Sequence of protein 2:
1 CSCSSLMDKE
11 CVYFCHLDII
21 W

The following describes two proteins that form a bound complex.

Contacts between the two chains:
Residue K99 in protein 1 contacts residue L17 in protein 2 (closest heavy-atom distance 3.8 Å).
Residue D459 in protein 1 interacts with residue I19 in protein 2 (closest heavy-atom distance 3.5 Å).
Residue Y185 in protein 1 contacts residue K9 in protein 2 (closest heavy-atom distance 3.4 Å).
Residue N96 in protein 1 is in contact with residue I19 in protein 2 (closest heavy-atom distance 3.2 Å).
Residue K120 in protein 1 is in contact with residue W21 in protein 2 (closest heavy-atom distance 2.4 Å).
Residue M183 in protein 1 is in contact with residue K9 in protein 2 (closest heavy-atom distance 3.6 Å).
Residue L215 in protein 1 interacts with residue W21 in protein 2 (closest heavy-atom distance 3.8 Å).
Residue M183 in protein 1 contacts residue Y13 in protein 2 (closest heavy-atom distance 3.5 Å).
Residue L456 in protein 1 contacts residue F14 in protein 2 (closest heavy-atom distance 3.5 Å).
Residue Y185 in protein 1 is in contact with residue E10 in protein 2 (closest heavy-atom distance 3.8 Å).
Residue I32 in protein 1 contacts residue L17 in protein 2 (closest heavy-atom distance 3.3 Å).
Residue R448 in protein 1 interacts with residue E10 in protein 2 (closest heavy-atom distance 3.3 Å).
Residue K437 in protein 1 is in contact with residue C1 in protein 2 (closest heavy-atom distance 3.4 Å).
Residue N96 in protein 1 contacts residue I20 in protein 2 (closest heavy-atom distance 2.9 Å).
Residue Y460 in protein 1 is in contact with residue L17 in protein 2 (closest heavy-atom distance 2.7 Å).
Residue Q443 in protein 1 interacts with residue D8 in protein 2 (closest heavy-atom distance 3.7 Å).
Residue L430 in protein 1 contacts residue I19 in protein 2 (closest heavy-atom distance 3.6 Å).
Residue L195 in protein 1 contacts residue C1 in protein 2 (closest heavy-atom distance 2.7 Å).
Residue L456 in protein 1 contacts residue D18 in protein 2 (closest heavy-atom distance 3.7 Å).
Residue Y441 in protein 1 contacts residue D8 in protein 2 (closest heavy-atom distance 2.3 Å).
Residue R434 in protein 1 is in contact with residue D18 in protein 2 (closest heavy-atom distance 2.8 Å).
Residue I34 in protein 1 is in contact with residue L17 in protein 2 (closest heavy-atom distance 3.8 Å).
Residue I181 in protein 1 is in contact with residue V12 in protein 2 (closest heavy-atom distance 3.7 Å).
Residue I95 in protein 1 contacts residue I20 in protein 2 (closest heavy-atom distance 3.6 Å).
Residue L452 in protein 1 is in contact with residue E10 in protein 2 (closest heavy-atom distance 3.6 Å).
Residue P116 in protein 1 interacts with residue I20 in protein 2 (closest heavy-atom distance 3.5 Å).
Residue E103 in protein 1 interacts with residue L17 in protein 2 (closest heavy-atom distance 3.6 Å).
Residue W427 in protein 1 contacts residue W21 in protein 2 (closest heavy-atom distance 3.4 Å).
Residue L190 in protein 1 is in contact with residue Y13 in protein 2 (closest heavy-atom distance 3.4 Å).
Residue E174 in protein 1 interacts with residue W21 in protein 2 (closest heavy-atom distance 3.4 Å).
Residue Q119 in protein 1 contacts residue W21 in protein 2 (closest heavy-atom distance 3.3 Å).
Residue Q443 in protein 1 is in contact with residue S4 in protein 2 (closest heavy-atom distance 2.4 Å).
Residue R434 in protein 1 interacts with residue W21 in protein 2 (closest heavy-atom distance 3.0 Å).
Residue K99 in protein 1 is in contact with residue H16 in protein 2 (closest heavy-atom distance 2.5 Å).
Residue Y460 in protein 1 is in contact with residue D18 in protein 2 (closest heavy-atom distance 3.6 Å).
Residue L190 in protein 1 interacts with residue H16 in protein 2 (closest heavy-atom distance 3.7 Å).
Residue L456 in protein 1 interacts with residue L17 in protein 2 (closest heavy-atom distance 3.7 Å).
Residue L430 in protein 1 contacts residue W21 in protein 2 (closest heavy-atom distance 3.8 Å).
Residue K99 in protein 1 interacts with residue C15 in protein 2 (closest heavy-atom distance 3.0 Å).
Residue L452 in protein 1 contacts residue F14 in protein 2 (closest heavy-atom distance 3.4 Å).
Residue E103 in protein 1 interacts with residue H16 in protein 2 (closest heavy-atom distance 3.0 Å).
Residue K211 in protein 1 is in contact with residue W21 in protein 2 (closest heavy-atom distance 2.5 Å).
Residue D184 in protein 1 is in contact with residue K9 in protein 2 (closest heavy-atom distance 2.8 Å).
Residue L194 in protein 1 interacts with residue C1 in protein 2 (closest heavy-atom distance 3.5 Å).
Residue H196 in protein 1 contacts residue L6 in protein 2 (closest heavy-atom distance 3.6 Å).
Residue Y441 in protein 1 contacts residue C11 in protein 2 (closest heavy-atom distance 3.6 Å).
Residue L195 in protein 1 contacts residue S2 in protein 2 (closest heavy-atom distance 2.9 Å).
Residue Y185 in protein 1 is in contact with residue Y13 in protein 2 (closest heavy-atom distance 3.7 Å).
Residue M183 in protein 1 interacts with residue V12 in protein 2 (closest heavy-atom distance 3.7 Å).
Residue K99 in protein 1 contacts residue D18 in protein 2 (closest heavy-atom distance 2.8 Å).
Residue Q119 in protein 1 interacts with residue I20 in protein 2 (closest heavy-atom distance 2.9 Å).
Residue I32 in protein 1 is in contact with residue Y13 in protein 2 (closest heavy-atom distance 3.4 Å).
Residue R448 in protein 1 contacts residue D8 in protein 2 (closest heavy-atom distance 3.7 Å).
Residue D459 in protein 1 is in contact with residue D18 in protein 2 (closest heavy-atom distance 2.8 Å).
Residue Y460 in protein 1 is in contact with residue I19 in protein 2 (closest heavy-atom distance 3.5 Å).
Residue K437 in protein 1 contacts residue S2 in protein 2 (closest heavy-atom distance 2.4 Å).
Residue R434 in protein 1 is in contact with residue C1 in protein 2 (closest heavy-atom distance 3.7 Å).
Residue P197 in protein 1 interacts with residue C3 in protein 2 (closest heavy-atom distance 3.3 Å).
Residue I192 in protein 1 interacts with residue H16 in protein 2 (closest heavy-atom distance 3.5 Å).
Residue F178 in protein 1 interacts with residue I20 in protein 2 (closest heavy-atom distance 3.5 Å).

Sequence of protein 1:
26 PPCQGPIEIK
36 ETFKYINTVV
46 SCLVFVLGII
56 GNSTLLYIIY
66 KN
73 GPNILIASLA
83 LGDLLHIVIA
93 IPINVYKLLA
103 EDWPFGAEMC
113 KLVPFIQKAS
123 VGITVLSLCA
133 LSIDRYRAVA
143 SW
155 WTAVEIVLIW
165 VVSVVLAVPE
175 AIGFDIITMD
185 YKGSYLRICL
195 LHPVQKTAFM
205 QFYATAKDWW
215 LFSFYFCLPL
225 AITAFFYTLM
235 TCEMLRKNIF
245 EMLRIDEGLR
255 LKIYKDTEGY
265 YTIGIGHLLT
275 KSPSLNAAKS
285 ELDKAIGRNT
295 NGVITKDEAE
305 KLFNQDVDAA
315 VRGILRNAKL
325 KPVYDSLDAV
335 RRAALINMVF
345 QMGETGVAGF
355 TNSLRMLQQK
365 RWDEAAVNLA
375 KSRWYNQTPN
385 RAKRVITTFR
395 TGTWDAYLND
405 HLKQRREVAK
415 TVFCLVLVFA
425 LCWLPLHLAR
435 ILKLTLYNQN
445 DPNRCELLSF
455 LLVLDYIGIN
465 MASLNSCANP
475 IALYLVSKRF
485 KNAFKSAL